Sequence of protein 1:
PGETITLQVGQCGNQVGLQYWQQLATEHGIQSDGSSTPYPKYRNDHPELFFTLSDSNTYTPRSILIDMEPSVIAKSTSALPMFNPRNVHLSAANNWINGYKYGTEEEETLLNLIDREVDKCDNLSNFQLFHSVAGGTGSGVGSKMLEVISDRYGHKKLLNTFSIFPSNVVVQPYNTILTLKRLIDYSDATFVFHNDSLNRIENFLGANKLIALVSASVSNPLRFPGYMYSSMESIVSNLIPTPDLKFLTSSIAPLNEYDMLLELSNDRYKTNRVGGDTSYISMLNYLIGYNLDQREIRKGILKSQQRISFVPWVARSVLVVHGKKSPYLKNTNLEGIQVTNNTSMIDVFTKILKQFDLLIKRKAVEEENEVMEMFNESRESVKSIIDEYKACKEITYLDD

Sequence of protein 2:
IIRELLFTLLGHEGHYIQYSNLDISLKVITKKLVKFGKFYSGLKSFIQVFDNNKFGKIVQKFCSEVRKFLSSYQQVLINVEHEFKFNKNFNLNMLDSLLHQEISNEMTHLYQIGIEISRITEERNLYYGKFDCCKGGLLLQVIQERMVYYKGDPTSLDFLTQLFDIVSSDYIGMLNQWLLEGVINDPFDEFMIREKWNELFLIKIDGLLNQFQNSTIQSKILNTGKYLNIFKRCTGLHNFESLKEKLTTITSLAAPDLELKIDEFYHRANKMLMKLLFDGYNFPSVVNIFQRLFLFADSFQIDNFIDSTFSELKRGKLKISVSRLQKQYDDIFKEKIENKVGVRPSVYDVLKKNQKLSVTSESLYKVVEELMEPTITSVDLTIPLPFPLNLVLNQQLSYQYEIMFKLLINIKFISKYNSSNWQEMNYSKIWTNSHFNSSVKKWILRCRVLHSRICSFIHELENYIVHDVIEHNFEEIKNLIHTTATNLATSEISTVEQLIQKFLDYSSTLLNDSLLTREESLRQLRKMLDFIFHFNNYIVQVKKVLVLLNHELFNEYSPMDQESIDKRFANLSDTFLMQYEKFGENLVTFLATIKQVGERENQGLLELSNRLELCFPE

The following describes two proteins that form a bound complex.

Interface contacts:
Residue E672 in protein 2 contacts residue Y283 in protein 1 (closest heavy-atom distance 3.2 Å).
Residue N664 in protein 2 is in contact with residue M284 in protein 1 (closest heavy-atom distance 3.5 Å).
Residue Q624 in protein 2 contacts residue L193 in protein 1 (closest heavy-atom distance 3.4 Å).
Residue C868 in protein 2 contacts residue S381 in protein 1 (closest heavy-atom distance 2.9 Å).
Residue H668 in protein 2 contacts residue Q358 in protein 1 (closest heavy-atom distance 2.9 Å).
Residue L452 in protein 2 interacts with residue Y283 in protein 1 (closest heavy-atom distance 3.3 Å).
Residue Y628 in protein 2 interacts with residue D228 in protein 1 (closest heavy-atom distance 2.7 Å).
Residue N863 in protein 2 interacts with residue L366 in protein 1 (closest heavy-atom distance 3.4 Å).
Residue R654 in protein 2 interacts with residue W377 in protein 1 (closest heavy-atom distance 3.6 Å).
Residue N461 in protein 2 interacts with residue P2 in protein 1 (closest heavy-atom distance 3.3 Å).
Residue E871 in protein 2 interacts with residue P376 in protein 1 (closest heavy-atom distance 3.7 Å).
Residue N627 in protein 2 contacts residue P299 in protein 1 (closest heavy-atom distance 3.3 Å).
Residue Y628 in protein 2 contacts residue I296 in protein 1 (closest heavy-atom distance 3.6 Å).
Residue D460 in protein 2 contacts residue P2 in protein 1 (closest heavy-atom distance 3.7 Å).
Residue E663 in protein 2 is in contact with residue M284 in protein 1 (closest heavy-atom distance 3.6 Å).
Residue H673 in protein 2 interacts with residue R362 in protein 1 (closest heavy-atom distance 3.2 Å).
Residue D455 in protein 2 interacts with residue P281 in protein 1 (closest heavy-atom distance 3.5 Å).
Residue A454 in protein 2 contacts residue G282 in protein 1 (closest heavy-atom distance 3.6 Å).
Residue N664 in protein 2 is in contact with residue V384 in protein 1 (closest heavy-atom distance 3.1 Å).
Residue W623 in protein 2 is in contact with residue E289 in protein 1 (closest heavy-atom distance 3.2 Å).
Residue C868 in protein 2 is in contact with residue A379 in protein 1 (closest heavy-atom distance 3.7 Å).
Residue R647 in protein 2 interacts with residue Y469 in protein 1 (closest heavy-atom distance 3.2 Å).
Residue F453 in protein 2 is in contact with residue Y283 in protein 1 (closest heavy-atom distance 3.2 Å).
Residue D460 in protein 2 is in contact with residue S286 in protein 1 (closest heavy-atom distance 2.4 Å).
Residue D669 in protein 2 interacts with residue Q358 in protein 1 (closest heavy-atom distance 3.1 Å).
Residue Y628 in protein 2 interacts with residue H190 in protein 1 (closest heavy-atom distance 3.3 Å).
Residue K613 in protein 2 is in contact with residue Y283 in protein 1 (closest heavy-atom distance 2.8 Å).
Residue Y628 in protein 2 contacts residue P299 in protein 1 (closest heavy-atom distance 3.7 Å).
Residue E871 in protein 2 interacts with residue R380 in protein 1 (closest heavy-atom distance 3.5 Å).
Residue R647 in protein 2 is in contact with residue L470 in protein 1 (closest heavy-atom distance 3.3 Å).
Residue H660 in protein 2 is in contact with residue L383 in protein 1 (closest heavy-atom distance 3.3 Å).
Residue H668 in protein 2 is in contact with residue H386 in protein 1 (closest heavy-atom distance 3.2 Å).
Residue E661 in protein 2 contacts residue S381 in protein 1 (closest heavy-atom distance 2.4 Å).
Residue F457 in protein 2 interacts with residue P2 in protein 1 (closest heavy-atom distance 3.6 Å).
Residue E676 in protein 2 is in contact with residue L356 in protein 1 (closest heavy-atom distance 2.9 Å).
Residue I671 in protein 2 interacts with residue Y283 in protein 1 (closest heavy-atom distance 3.6 Å).
Residue F457 in protein 2 contacts residue H76 in protein 1 (closest heavy-atom distance 3.4 Å).
Residue E871 in protein 2 interacts with residue Q369 in protein 1 (closest heavy-atom distance 3.6 Å).
Residue C868 in protein 2 is in contact with residue Q369 in protein 1 (closest heavy-atom distance 3.6 Å).
Residue V667 in protein 2 is in contact with residue Y283 in protein 1 (closest heavy-atom distance 3.5 Å).
Residue E871 in protein 2 is in contact with residue F374 in protein 1 (closest heavy-atom distance 3.4 Å).
Residue Q448 in protein 2 contacts residue Y283 in protein 1 (closest heavy-atom distance 3.1 Å).
Residue H660 in protein 2 interacts with residue N294 in protein 1 (closest heavy-atom distance 3.1 Å).
Residue S620 in protein 2 interacts with residue S290 in protein 1 (closest heavy-atom distance 3.5 Å).
Residue S456 in protein 2 is in contact with residue G282 in protein 1 (closest heavy-atom distance 3.0 Å).
Residue Q624 in protein 2 is in contact with residue H190 in protein 1 (closest heavy-atom distance 3.5 Å).
Residue R864 in protein 2 contacts residue Q369 in protein 1 (closest heavy-atom distance 3.4 Å).
Residue Q624 in protein 2 is in contact with residue E289 in protein 1 (closest heavy-atom distance 2.8 Å).
Residue Y505 in protein 2 is in contact with residue Y72 in protein 1 (closest heavy-atom distance 3.5 Å).
Residue S653 in protein 2 contacts residue P297 in protein 1 (closest heavy-atom distance 3.0 Å).
Residue C868 in protein 2 is in contact with residue R380 in protein 1 (closest heavy-atom distance 3.3 Å).
Residue D455 in protein 2 interacts with residue N74 in protein 1 (closest heavy-atom distance 2.9 Å).
Residue S620 in protein 2 is in contact with residue E289 in protein 1 (closest heavy-atom distance 3.0 Å).
Residue E860 in protein 2 interacts with residue R362 in protein 1 (closest heavy-atom distance 3.3 Å).
Residue K643 in protein 2 is in contact with residue D471 in protein 1 (closest heavy-atom distance 3.4 Å).
Residue L646 in protein 2 is in contact with residue Y469 in protein 1 (closest heavy-atom distance 3.3 Å).
Residue E860 in protein 2 is in contact with residue L366 in protein 1 (closest heavy-atom distance 3.3 Å).
Residue W623 in protein 2 interacts with residue I296 in protein 1 (closest heavy-atom distance 2.7 Å).
Residue R649 in protein 2 interacts with residue P299 in protein 1 (closest heavy-atom distance 3.4 Å).
Residue D464 in protein 2 is in contact with residue P2 in protein 1 (closest heavy-atom distance 3.2 Å).